This data describes a binding interaction between two proteins.

Sequence of the first protein:
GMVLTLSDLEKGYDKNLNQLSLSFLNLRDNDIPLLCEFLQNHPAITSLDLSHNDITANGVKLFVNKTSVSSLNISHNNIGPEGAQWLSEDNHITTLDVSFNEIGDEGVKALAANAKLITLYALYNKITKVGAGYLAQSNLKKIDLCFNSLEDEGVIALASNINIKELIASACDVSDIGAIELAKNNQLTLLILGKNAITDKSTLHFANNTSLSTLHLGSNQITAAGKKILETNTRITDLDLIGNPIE

Sequence of the second protein:
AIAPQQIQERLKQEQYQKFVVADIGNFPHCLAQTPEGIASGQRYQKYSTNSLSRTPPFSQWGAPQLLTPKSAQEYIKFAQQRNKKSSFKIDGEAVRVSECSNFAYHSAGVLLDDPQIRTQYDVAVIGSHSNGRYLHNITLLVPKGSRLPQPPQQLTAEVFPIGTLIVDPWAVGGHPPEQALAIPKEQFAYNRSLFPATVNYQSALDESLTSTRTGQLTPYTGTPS

Contacts between the two chains:
Residue G243 in the first protein is in contact with residue A65 in the second protein (closest heavy-atom distance 3.6 Å).
Residue G243 in the first protein contacts residue G64 in the second protein (closest heavy-atom distance 3.5 Å).
Residue H76 in the first protein interacts with residue A193 in the second protein (closest heavy-atom distance 3.9 Å).
Residue N78 in the first protein interacts with residue R196 in the second protein (closest heavy-atom distance 3.7 Å).
Residue S219 in the first protein interacts with residue G64 in the second protein (closest heavy-atom distance 4.2 Å).
Residue C146 in the first protein contacts residue N28 in the second protein (closest heavy-atom distance 3.9 Å).
Residue H216 in the first protein contacts residue G27 in the second protein (closest heavy-atom distance 2.7 Å).
Residue D240 in the first protein is in contact with residue G27 in the second protein (closest heavy-atom distance 3.5 Å).
Residue I242 in the first protein interacts with residue G64 in the second protein (closest heavy-atom distance 4.2 Å).
Residue D173 in the first protein is in contact with residue N134 in the second protein (closest heavy-atom distance 4.2 Å).
Residue I192 in the first protein interacts with residue G27 in the second protein (closest heavy-atom distance 3.5 Å).
Residue K195 in the first protein is in contact with residue F29 in the second protein (closest heavy-atom distance 4.1 Å).
Residue S170 in the first protein interacts with residue N28 in the second protein (closest heavy-atom distance 2.8 Å).
Residue S219 in the first protein contacts residue N28 in the second protein (closest heavy-atom distance 3.6 Å).
Residue F147 in the first protein is in contact with residue L138 in the second protein (closest heavy-atom distance 3.5 Å).
Residue D54 in the first protein interacts with residue R196 in the second protein (closest heavy-atom distance 3.0 Å).
Residue I192 in the first protein interacts with residue N28 in the second protein (closest heavy-atom distance 3.5 Å).
Residue F147 in the first protein is in contact with residue S133 in the second protein (closest heavy-atom distance 3.7 Å).
Residue K195 in the first protein interacts with residue E101 in the second protein (closest heavy-atom distance 3.7 Å).
Residue G194 in the first protein is in contact with residue N28 in the second protein (closest heavy-atom distance 3.3 Å).
Residue D144 in the first protein contacts residue H31 in the second protein (closest heavy-atom distance 3.4 Å).
Residue K195 in the first protein contacts residue P66 in the second protein (closest heavy-atom distance 4.1 Å).
Residue D173 in the first protein interacts with residue R136 in the second protein (closest heavy-atom distance 2.7 Å).
Residue A171 in the first protein contacts residue F29 in the second protein (closest heavy-atom distance 4.0 Å).
Residue C146 in the first protein contacts residue F29 in the second protein (closest heavy-atom distance 4.0 Å).
Residue I168 in the first protein is in contact with residue P30 in the second protein (closest heavy-atom distance 4.2 Å).
Residue I242 in the first protein is in contact with residue Y49 in the second protein (closest heavy-atom distance 4.0 Å).
Residue F24 in the first protein contacts residue H179 in the second protein (closest heavy-atom distance 4.2 Å).
Residue I242 in the first protein interacts with residue A24 in the second protein (closest heavy-atom distance 3.8 Å).
Residue S149 in the first protein interacts with residue N134 in the second protein (closest heavy-atom distance 2.9 Å).
Residue N53 in the first protein interacts with residue R196 in the second protein (closest heavy-atom distance 3.1 Å).
Residue F100 in the first protein interacts with residue S197 in the second protein (closest heavy-atom distance 3.8 Å).
Residue F24 in the first protein interacts with residue Q183 in the second protein (closest heavy-atom distance 3.2 Å).
Residue F147 in the first protein contacts residue C32 in the second protein (closest heavy-atom distance 3.8 Å).
Residue D240 in the first protein interacts with residue Y46 in the second protein (closest heavy-atom distance 3.0 Å).
Residue S149 in the first protein is in contact with residue S133 in the second protein (closest heavy-atom distance 3.6 Å).
Residue H52 in the first protein interacts with residue H179 in the second protein (closest heavy-atom distance 4.2 Å).
Residue Y124 in the first protein contacts residue S197 in the second protein (closest heavy-atom distance 3.5 Å).
Residue F100 in the first protein contacts residue Y194 in the second protein (closest heavy-atom distance 3.7 Å).
Residue H76 in the first protein contacts residue R196 in the second protein (closest heavy-atom distance 4.0 Å).
Residue H76 in the first protein is in contact with residue Y194 in the second protein (closest heavy-atom distance 4.0 Å).
Residue F24 in the first protein interacts with residue A193 in the second protein (closest heavy-atom distance 4.1 Å).
Residue H52 in the first protein interacts with residue A193 in the second protein (closest heavy-atom distance 3.2 Å).
Residue I242 in the first protein is in contact with residue Y46 in the second protein (closest heavy-atom distance 3.6 Å).
Residue Y124 in the first protein interacts with residue R196 in the second protein (closest heavy-atom distance 4.1 Å).
Residue D97 in the first protein is in contact with residue H31 in the second protein (closest heavy-atom distance 2.6 Å).
Residue S170 in the first protein contacts residue F29 in the second protein (closest heavy-atom distance 3.4 Å).
Residue Y124 in the first protein is in contact with residue H132 in the second protein (closest heavy-atom distance 2.8 Å).
Residue N77 in the first protein contacts residue R196 in the second protein (closest heavy-atom distance 3.6 Å).
Residue S219 in the first protein contacts residue P66 in the second protein (closest heavy-atom distance 3.5 Å).
Residue L123 in the first protein contacts residue C32 in the second protein (closest heavy-atom distance 4.2 Å).
Residue L123 in the first protein interacts with residue H31 in the second protein (closest heavy-atom distance 3.7 Å).
Residue F147 in the first protein is in contact with residue F29 in the second protein (closest heavy-atom distance 3.4 Å).
Residue N148 in the first protein interacts with residue S133 in the second protein (closest heavy-atom distance 4.2 Å).
Residue I192 in the first protein is in contact with residue P30 in the second protein (closest heavy-atom distance 4.0 Å).
Residue E151 in the first protein is in contact with residue N134 in the second protein (closest heavy-atom distance 4.2 Å).
Residue K195 in the first protein interacts with residue C102 in the second protein (closest heavy-atom distance 3.3 Å).
Residue G218 in the first protein is in contact with residue N28 in the second protein (closest heavy-atom distance 3.5 Å).
Residue G243 in the first protein interacts with residue P66 in the second protein (closest heavy-atom distance 3.5 Å).
Residue Y121 in the first protein contacts residue H31 in the second protein (closest heavy-atom distance 3.4 Å).